Sequence of protein 1:
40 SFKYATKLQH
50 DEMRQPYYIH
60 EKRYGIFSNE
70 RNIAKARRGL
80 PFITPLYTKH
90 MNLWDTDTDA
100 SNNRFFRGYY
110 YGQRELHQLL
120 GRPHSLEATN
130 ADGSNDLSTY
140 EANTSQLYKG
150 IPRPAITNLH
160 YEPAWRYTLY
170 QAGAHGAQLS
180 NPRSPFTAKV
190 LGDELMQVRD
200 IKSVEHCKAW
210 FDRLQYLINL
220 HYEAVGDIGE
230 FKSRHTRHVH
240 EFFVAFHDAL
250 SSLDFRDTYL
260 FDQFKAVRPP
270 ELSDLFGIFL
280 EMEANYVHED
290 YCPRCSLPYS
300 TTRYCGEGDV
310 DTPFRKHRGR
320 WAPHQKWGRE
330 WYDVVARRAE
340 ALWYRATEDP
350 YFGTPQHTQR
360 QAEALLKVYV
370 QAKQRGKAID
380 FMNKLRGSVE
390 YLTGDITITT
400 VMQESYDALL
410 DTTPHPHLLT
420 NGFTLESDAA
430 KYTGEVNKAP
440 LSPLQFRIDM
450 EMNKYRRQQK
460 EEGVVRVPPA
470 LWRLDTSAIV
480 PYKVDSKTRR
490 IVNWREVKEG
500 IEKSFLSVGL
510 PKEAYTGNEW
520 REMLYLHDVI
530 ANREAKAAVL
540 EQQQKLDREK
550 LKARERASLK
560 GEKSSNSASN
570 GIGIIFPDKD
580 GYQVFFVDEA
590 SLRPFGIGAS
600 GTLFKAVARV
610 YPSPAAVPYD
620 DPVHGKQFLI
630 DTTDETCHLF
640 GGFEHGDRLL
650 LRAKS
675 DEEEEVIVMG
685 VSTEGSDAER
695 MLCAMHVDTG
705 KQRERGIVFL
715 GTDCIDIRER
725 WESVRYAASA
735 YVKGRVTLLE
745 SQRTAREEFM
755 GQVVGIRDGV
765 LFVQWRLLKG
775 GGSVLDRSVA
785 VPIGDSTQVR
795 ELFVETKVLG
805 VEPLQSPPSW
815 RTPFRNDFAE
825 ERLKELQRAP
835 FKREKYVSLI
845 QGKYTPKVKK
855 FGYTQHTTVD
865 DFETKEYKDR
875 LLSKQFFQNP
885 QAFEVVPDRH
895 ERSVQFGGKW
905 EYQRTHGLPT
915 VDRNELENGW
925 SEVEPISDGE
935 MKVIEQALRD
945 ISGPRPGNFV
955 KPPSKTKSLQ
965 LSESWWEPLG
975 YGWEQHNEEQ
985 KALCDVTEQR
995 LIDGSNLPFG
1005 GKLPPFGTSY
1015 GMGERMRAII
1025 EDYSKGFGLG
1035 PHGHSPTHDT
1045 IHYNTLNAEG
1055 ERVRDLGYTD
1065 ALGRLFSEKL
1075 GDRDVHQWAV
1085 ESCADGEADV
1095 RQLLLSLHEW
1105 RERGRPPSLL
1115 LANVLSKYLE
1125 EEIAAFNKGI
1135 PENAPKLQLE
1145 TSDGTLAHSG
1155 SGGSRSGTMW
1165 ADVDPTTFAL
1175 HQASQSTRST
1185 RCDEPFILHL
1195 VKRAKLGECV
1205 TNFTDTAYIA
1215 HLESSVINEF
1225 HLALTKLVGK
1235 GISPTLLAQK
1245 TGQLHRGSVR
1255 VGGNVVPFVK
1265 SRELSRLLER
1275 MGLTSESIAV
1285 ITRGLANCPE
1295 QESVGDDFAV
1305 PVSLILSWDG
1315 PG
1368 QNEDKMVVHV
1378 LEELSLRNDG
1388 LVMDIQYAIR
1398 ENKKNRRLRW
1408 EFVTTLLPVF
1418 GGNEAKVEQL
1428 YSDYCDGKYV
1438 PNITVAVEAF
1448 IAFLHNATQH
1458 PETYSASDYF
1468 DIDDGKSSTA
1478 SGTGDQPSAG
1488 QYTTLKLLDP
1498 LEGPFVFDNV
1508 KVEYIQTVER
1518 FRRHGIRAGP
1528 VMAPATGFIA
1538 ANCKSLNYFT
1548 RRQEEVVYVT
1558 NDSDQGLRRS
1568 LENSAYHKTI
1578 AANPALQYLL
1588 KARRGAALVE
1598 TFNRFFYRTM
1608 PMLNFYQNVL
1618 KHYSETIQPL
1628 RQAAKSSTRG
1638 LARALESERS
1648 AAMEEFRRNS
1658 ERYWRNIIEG

These two protein chains interact to form a complex.

Sequence of protein 2:
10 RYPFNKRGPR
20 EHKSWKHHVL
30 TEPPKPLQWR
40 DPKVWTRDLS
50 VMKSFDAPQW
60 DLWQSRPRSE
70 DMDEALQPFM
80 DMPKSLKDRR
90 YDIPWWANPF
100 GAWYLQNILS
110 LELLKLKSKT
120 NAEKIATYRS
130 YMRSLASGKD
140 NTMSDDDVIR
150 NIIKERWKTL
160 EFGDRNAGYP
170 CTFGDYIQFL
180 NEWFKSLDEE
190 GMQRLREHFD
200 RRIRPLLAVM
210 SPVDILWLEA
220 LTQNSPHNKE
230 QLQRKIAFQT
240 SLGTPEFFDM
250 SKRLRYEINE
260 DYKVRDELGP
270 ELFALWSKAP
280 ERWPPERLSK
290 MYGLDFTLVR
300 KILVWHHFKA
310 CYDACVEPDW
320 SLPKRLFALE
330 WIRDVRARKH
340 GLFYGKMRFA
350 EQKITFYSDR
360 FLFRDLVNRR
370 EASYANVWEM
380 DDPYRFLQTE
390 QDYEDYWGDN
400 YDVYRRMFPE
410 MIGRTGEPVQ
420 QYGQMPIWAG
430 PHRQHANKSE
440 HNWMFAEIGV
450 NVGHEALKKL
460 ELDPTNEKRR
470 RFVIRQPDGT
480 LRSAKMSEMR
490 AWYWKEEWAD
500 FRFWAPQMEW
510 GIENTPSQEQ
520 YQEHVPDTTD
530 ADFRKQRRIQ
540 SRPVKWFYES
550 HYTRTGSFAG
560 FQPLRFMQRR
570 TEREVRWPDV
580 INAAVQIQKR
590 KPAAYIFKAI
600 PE

Contacts between the two chains:
Residue D261 in protein 1 interacts with residue R413 in protein 2 (closest heavy-atom distance 3.0 Å).
Residue G856 in protein 1 is in contact with residue G268 in protein 2 (closest heavy-atom distance 3.0 Å).
Residue D261 in protein 1 interacts with residue G415 in protein 2 (closest heavy-atom distance 3.1 Å).
Residue V197 in protein 1 is in contact with residue Q420 in protein 2 (closest heavy-atom distance 2.6 Å).
Residue W904 in protein 1 contacts residue D398 in protein 2 (closest heavy-atom distance 3.0 Å).
Residue K903 in protein 1 interacts with residue Y551 in protein 2 (closest heavy-atom distance 2.6 Å).
Residue Y258 in protein 1 interacts with residue K484 in protein 2 (closest heavy-atom distance 3.2 Å).
Residue D247 in protein 1 contacts residue R553 in protein 2 (closest heavy-atom distance 2.4 Å).
Residue W904 in protein 1 contacts residue D401 in protein 2 (closest heavy-atom distance 3.2 Å).
Residue R455 in protein 1 interacts with residue E111 in protein 2 (closest heavy-atom distance 3.1 Å).
Residue P312 in protein 1 is in contact with residue R541 in protein 2 (closest heavy-atom distance 3.0 Å).
Residue W904 in protein 1 contacts residue Y551 in protein 2 (closest heavy-atom distance 3.0 Å).
Residue H894 in protein 1 contacts residue D187 in protein 2 (closest heavy-atom distance 3.0 Å).
Residue R236 in protein 1 is in contact with residue P542 in protein 2 (closest heavy-atom distance 3.1 Å).
Residue E282 in protein 1 contacts residue Y547 in protein 2 (closest heavy-atom distance 2.7 Å).
Residue Q882 in protein 1 contacts residue E316 in protein 2 (closest heavy-atom distance 3.0 Å).
Residue G846 in protein 1 interacts with residue L115 in protein 2 (closest heavy-atom distance 3.2 Å).
Residue T849 in protein 1 contacts residue Y130 in protein 2 (closest heavy-atom distance 3.2 Å).
Residue Q845 in protein 1 interacts with residue L115 in protein 2 (closest heavy-atom distance 3.1 Å).
Residue E347 in protein 1 contacts residue S549 in protein 2 (closest heavy-atom distance 2.7 Å).
Residue A321 in protein 1 is in contact with residue D529 in protein 2 (closest heavy-atom distance 3.2 Å).
Residue K315 in protein 1 contacts residue D526 in protein 2 (closest heavy-atom distance 3.0 Å).
Residue H239 in protein 1 is in contact with residue F546 in protein 2 (closest heavy-atom distance 3.2 Å).
Residue R182 in protein 1 is in contact with residue T414 in protein 2 (closest heavy-atom distance 3.0 Å).
Residue H239 in protein 1 contacts residue Y547 in protein 2 (closest heavy-atom distance 3.2 Å).
Residue R344 in protein 1 contacts residue F546 in protein 2 (closest heavy-atom distance 2.5 Å).
Residue K201 in protein 1 contacts residue Q475 in protein 2 (closest heavy-atom distance 3.1 Å).
Residue D256 in protein 1 is in contact with residue S486 in protein 2 (closest heavy-atom distance 3.0 Å).
Residue A340 in protein 1 is in contact with residue Y547 in protein 2 (closest heavy-atom distance 3.2 Å).
Residue P181 in protein 1 is in contact with residue Q419 in protein 2 (closest heavy-atom distance 3.2 Å).
Residue E967 in protein 1 is in contact with residue Y255 in protein 2 (closest heavy-atom distance 2.4 Å).
Residue E329 in protein 1 interacts with residue R537 in protein 2 (closest heavy-atom distance 3.1 Å).
Residue R328 in protein 1 is in contact with residue D72 in protein 2 (closest heavy-atom distance 3.1 Å).
Residue Q879 in protein 1 interacts with residue A313 in protein 2 (closest heavy-atom distance 3.0 Å).
Residue Y857 in protein 1 interacts with residue R264 in protein 2 (closest heavy-atom distance 3.2 Å).
Residue R293 in protein 1 is in contact with residue D529 in protein 2 (closest heavy-atom distance 2.8 Å).
Residue H894 in protein 1 is in contact with residue E189 in protein 2 (closest heavy-atom distance 3.2 Å).
Residue V915 in protein 1 is in contact with residue K277 in protein 2 (closest heavy-atom distance 3.1 Å).
Residue D427 in protein 1 is in contact with residue Y90 in protein 2 (closest heavy-atom distance 3.2 Å).
Residue R236 in protein 1 interacts with residue R541 in protein 2 (closest heavy-atom distance 2.6 Å).
Residue K201 in protein 1 interacts with residue Q420 in protein 2 (closest heavy-atom distance 3.2 Å).
Residue R236 in protein 1 is in contact with residue V543 in protein 2 (closest heavy-atom distance 3.1 Å).
Residue R893 in protein 1 is in contact with residue D187 in protein 2 (closest heavy-atom distance 3.1 Å).
Residue Y848 in protein 1 is in contact with residue K123 in protein 2 (closest heavy-atom distance 3.0 Å).
Residue T257 in protein 1 is in contact with residue G412 in protein 2 (closest heavy-atom distance 3.0 Å).
Residue R198 in protein 1 is in contact with residue Q420 in protein 2 (closest heavy-atom distance 3.2 Å).
Residue K903 in protein 1 is in contact with residue S549 in protein 2 (closest heavy-atom distance 3.1 Å).
Residue Q907 in protein 1 contacts residue N399 in protein 2 (closest heavy-atom distance 2.9 Å).
Residue E347 in protein 1 contacts residue Y551 in protein 2 (closest heavy-atom distance 3.2 Å).
Residue R255 in protein 1 is in contact with residue M485 in protein 2 (closest heavy-atom distance 3.1 Å).
Residue T858 in protein 1 is in contact with residue D312 in protein 2 (closest heavy-atom distance 3.0 Å).
Residue H910 in protein 1 is in contact with residue E316 in protein 2 (closest heavy-atom distance 3.2 Å).
Residue R198 in protein 1 is in contact with residue Q419 in protein 2 (closest heavy-atom distance 3.1 Å).
Residue T849 in protein 1 contacts residue D144 in protein 2 (closest heavy-atom distance 3.1 Å).
Residue E425 in protein 1 contacts residue D91 in protein 2 (closest heavy-atom distance 3.2 Å).
Residue R893 in protein 1 contacts residue L186 in protein 2 (closest heavy-atom distance 2.9 Å).
Residue S179 in protein 1 is in contact with residue R468 in protein 2 (closest heavy-atom distance 2.8 Å).
Residue Y848 in protein 1 interacts with residue D144 in protein 2 (closest heavy-atom distance 2.8 Å).
Residue K851 in protein 1 is in contact with residue D145 in protein 2 (closest heavy-atom distance 3.2 Å).
Residue E425 in protein 1 is in contact with residue Y90 in protein 2 (closest heavy-atom distance 3.2 Å).